The following describes two proteins that form a bound complex.

Sequence of chain B:
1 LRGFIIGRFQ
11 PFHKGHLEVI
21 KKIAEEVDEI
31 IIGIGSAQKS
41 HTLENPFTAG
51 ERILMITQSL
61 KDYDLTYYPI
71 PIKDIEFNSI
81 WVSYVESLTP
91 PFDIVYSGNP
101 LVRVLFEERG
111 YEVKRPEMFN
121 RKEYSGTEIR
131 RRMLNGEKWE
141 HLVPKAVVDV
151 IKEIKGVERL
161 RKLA

Sequence of chain A:
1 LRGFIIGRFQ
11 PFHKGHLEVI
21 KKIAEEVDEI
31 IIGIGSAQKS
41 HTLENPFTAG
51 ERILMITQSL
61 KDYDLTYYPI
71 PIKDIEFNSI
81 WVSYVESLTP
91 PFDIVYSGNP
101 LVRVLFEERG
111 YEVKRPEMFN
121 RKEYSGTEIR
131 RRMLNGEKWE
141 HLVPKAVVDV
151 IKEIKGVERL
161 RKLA

Interface contacts:
Residue S83 in chain A is in contact with residue I80 in chain B (closest heavy-atom distance 3.5 Å).
Residue I80 in chain A is in contact with residue I80 in chain B (closest heavy-atom distance 4.3 Å).
Residue E86 in chain A interacts with residue R109 in chain B (closest heavy-atom distance 2.9 Å).
Residue S83 in chain A is in contact with residue S83 in chain B (closest heavy-atom distance 3.6 Å).
Residue S79 in chain A contacts residue S83 in chain B (closest heavy-atom distance 3.3 Å).
Residue Y84 in chain A is in contact with residue I80 in chain B (closest heavy-atom distance 3.7 Å).
Residue I80 in chain A contacts residue S87 in chain B (closest heavy-atom distance 3.5 Å).
Residue S83 in chain A contacts residue S79 in chain B (closest heavy-atom distance 3.5 Å).
Residue R109 in chain A contacts residue E86 in chain B (closest heavy-atom distance 3.1 Å).
Residue Y84 in chain A interacts with residue F77 in chain B (closest heavy-atom distance 3.8 Å).
Residue S83 in chain A interacts with residue R109 in chain B (closest heavy-atom distance 3.2 Å).
Residue S87 in chain A interacts with residue F77 in chain B (closest heavy-atom distance 3.9 Å).
Residue S87 in chain A is in contact with residue I80 in chain B (closest heavy-atom distance 3.2 Å).
Residue F77 in chain A interacts with residue Y84 in chain B (closest heavy-atom distance 3.9 Å).
Residue I80 in chain A is in contact with residue Y84 in chain B (closest heavy-atom distance 3.7 Å).
Residue S87 in chain A contacts residue S79 in chain B (closest heavy-atom distance 3.0 Å).
Residue R109 in chain A is in contact with residue S83 in chain B (closest heavy-atom distance 3.1 Å).
Residue I80 in chain A contacts residue S83 in chain B (closest heavy-atom distance 3.5 Å).
Residue F77 in chain A is in contact with residue S87 in chain B (closest heavy-atom distance 4.2 Å).
Residue S79 in chain A interacts with residue S87 in chain B (closest heavy-atom distance 3.0 Å).